Residue-level contacts at the interface:
Residue F88 in chain A contacts residue L19 in chain B (closest heavy-atom distance 3.7 Å).
Residue W98 in chain A is in contact with residue G31 in chain B (closest heavy-atom distance 3.5 Å).
Residue W98 in chain A contacts residue Y35 in chain B (closest heavy-atom distance 4.3 Å).
Residue F88 in chain A is in contact with residue F23 in chain B (closest heavy-atom distance 4.0 Å).
Residue V103 in chain A interacts with residue L37 in chain B (closest heavy-atom distance 4.8 Å).
Residue Y102 in chain A is in contact with residue L34 in chain B (closest heavy-atom distance 4.8 Å).
Residue F91 in chain A interacts with residue L27 in chain B (closest heavy-atom distance 4.2 Å).
Residue S8 in chain A interacts with residue K4 in chain B (closest heavy-atom distance 3.2 Å).
Residue L95 in chain A is in contact with residue L27 in chain B (closest heavy-atom distance 3.6 Å).
Residue W98 in chain A interacts with residue L34 in chain B (closest heavy-atom distance 4.3 Å).
Residue F91 in chain A is in contact with residue F23 in chain B (closest heavy-atom distance 3.5 Å).
Residue V103 in chain A interacts with residue Y35 in chain B (closest heavy-atom distance 4.6 Å).
Residue Y102 in chain A is in contact with residue Y35 in chain B (closest heavy-atom distance 3.1 Å).
Residue V6 in chain A interacts with residue K4 in chain B (closest heavy-atom distance 4.9 Å).
Residue V103 in chain A contacts residue L34 in chain B (closest heavy-atom distance 3.9 Å).

These two protein chains interact to form a complex.

Sequence of chain A:
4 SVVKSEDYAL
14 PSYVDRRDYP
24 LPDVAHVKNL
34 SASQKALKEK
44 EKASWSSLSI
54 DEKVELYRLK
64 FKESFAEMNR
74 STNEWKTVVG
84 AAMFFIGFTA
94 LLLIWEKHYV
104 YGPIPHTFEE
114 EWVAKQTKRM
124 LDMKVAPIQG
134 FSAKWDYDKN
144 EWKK

Sequence of chain B:
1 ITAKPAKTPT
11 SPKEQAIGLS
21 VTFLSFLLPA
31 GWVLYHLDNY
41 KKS